This data describes a binding interaction between two proteins.

Sequence of the first protein:
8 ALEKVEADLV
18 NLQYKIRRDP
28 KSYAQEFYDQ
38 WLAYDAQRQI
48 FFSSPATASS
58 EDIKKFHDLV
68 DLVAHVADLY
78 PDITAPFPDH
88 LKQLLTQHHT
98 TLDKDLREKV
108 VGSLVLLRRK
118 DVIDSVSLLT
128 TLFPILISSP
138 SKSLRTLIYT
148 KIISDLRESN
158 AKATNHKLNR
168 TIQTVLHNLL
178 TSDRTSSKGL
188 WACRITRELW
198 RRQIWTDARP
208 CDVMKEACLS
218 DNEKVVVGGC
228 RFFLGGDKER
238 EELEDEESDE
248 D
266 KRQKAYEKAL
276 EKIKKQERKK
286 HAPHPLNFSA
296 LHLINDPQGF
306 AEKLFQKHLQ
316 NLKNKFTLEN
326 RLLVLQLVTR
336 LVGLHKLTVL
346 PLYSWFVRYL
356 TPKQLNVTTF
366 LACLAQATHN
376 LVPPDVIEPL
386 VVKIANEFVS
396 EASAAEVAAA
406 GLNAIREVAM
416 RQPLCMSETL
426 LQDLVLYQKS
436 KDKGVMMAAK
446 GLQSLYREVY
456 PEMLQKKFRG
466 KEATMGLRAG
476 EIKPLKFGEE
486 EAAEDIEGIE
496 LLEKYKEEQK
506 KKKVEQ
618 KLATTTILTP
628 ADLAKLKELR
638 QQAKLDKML

Contacts between the two chains:
Residue Q94 in the first protein is in contact with residue S35 in the second protein (closest heavy-atom distance 2.9 Å).
Residue H95 in the first protein interacts with residue S35 in the second protein (closest heavy-atom distance 4.8 Å).

Sequence of the second protein:
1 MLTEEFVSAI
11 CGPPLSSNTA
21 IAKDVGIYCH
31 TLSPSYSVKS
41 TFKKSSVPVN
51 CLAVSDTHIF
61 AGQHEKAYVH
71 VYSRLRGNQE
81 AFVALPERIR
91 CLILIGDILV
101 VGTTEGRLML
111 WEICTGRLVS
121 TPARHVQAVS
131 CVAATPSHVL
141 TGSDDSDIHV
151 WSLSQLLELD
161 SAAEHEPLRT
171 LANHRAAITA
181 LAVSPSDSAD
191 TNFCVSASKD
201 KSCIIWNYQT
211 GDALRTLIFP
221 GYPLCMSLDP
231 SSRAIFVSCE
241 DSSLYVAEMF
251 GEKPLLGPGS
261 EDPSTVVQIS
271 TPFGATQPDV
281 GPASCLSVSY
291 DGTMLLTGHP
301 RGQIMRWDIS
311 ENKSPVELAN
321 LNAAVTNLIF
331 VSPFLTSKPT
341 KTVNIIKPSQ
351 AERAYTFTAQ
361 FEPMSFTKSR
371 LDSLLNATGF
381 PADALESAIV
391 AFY